Sequence of the second protein:
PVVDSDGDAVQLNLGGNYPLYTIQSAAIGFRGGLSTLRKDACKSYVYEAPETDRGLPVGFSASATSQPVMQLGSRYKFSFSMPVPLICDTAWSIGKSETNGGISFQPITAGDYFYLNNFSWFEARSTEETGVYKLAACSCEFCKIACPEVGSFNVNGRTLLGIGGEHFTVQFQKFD

Sequence of the first protein:
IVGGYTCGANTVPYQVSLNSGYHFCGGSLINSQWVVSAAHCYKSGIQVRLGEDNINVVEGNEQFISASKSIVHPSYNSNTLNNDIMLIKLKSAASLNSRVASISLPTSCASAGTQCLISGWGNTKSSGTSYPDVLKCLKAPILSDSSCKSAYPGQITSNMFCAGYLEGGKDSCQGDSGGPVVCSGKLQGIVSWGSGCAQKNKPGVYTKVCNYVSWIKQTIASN

Interface contacts:
Residue Q174 in the first protein contacts residue E132 in the second protein (closest heavy-atom distance 4.2 Å).
Residue F24 in the first protein interacts with residue I154 in the second protein (closest heavy-atom distance 3.5 Å).
Residue Q174 in the first protein contacts residue I154 in the second protein (closest heavy-atom distance 3.8 Å).
Residue G175 in the first protein is in contact with residue I154 in the second protein (closest heavy-atom distance 3.4 Å).
Residue G196 in the first protein interacts with residue S83 in the second protein (closest heavy-atom distance 4.5 Å).
Residue Y131 in the first protein interacts with residue E132 in the second protein (closest heavy-atom distance 4.0 Å).
Residue T129 in the first protein is in contact with residue S135 in the second protein (closest heavy-atom distance 3.2 Å).
Residue F24 in the first protein is in contact with residue A155 in the second protein (closest heavy-atom distance 3.1 Å).
Residue W193 in the first protein is in contact with residue K153 in the second protein (closest heavy-atom distance 3.5 Å).
Residue C173 in the first protein contacts residue K153 in the second protein (closest heavy-atom distance 3.5 Å).
Residue H40 in the first protein contacts residue K153 in the second protein (closest heavy-atom distance 3.8 Å).
Residue G196 in the first protein interacts with residue F151 in the second protein (closest heavy-atom distance 4.7 Å).
Residue Q174 in the first protein interacts with residue C152 in the second protein (closest heavy-atom distance 4.1 Å).
Residue G128 in the first protein contacts residue G82 in the second protein (closest heavy-atom distance 4.4 Å).
Residue T129 in the first protein interacts with residue E132 in the second protein (closest heavy-atom distance 4.6 Å).
Residue G196 in the first protein is in contact with residue K153 in the second protein (closest heavy-atom distance 4.3 Å).
Residue G175 in the first protein contacts residue K153 in the second protein (closest heavy-atom distance 2.5 Å).
Residue V191 in the first protein is in contact with residue K153 in the second protein (closest heavy-atom distance 3.8 Å).
Residue S177 in the first protein is in contact with residue K153 in the second protein (closest heavy-atom distance 2.7 Å).
Residue W193 in the first protein contacts residue C152 in the second protein (closest heavy-atom distance 3.7 Å).
Residue Q174 in the first protein contacts residue A155 in the second protein (closest heavy-atom distance 4.4 Å).
Residue G194 in the first protein contacts residue F151 in the second protein (closest heavy-atom distance 3.1 Å).
Residue S192 in the first protein interacts with residue K153 in the second protein (closest heavy-atom distance 3.0 Å).
Residue D176 in the first protein contacts residue K153 in the second protein (closest heavy-atom distance 3.3 Å).
Residue Y131 in the first protein contacts residue A155 in the second protein (closest heavy-atom distance 4.4 Å).
Residue S192 in the first protein is in contact with residue F151 in the second protein (closest heavy-atom distance 4.4 Å).
Residue Y206 in the first protein contacts residue K153 in the second protein (closest heavy-atom distance 4.5 Å).
Residue Q174 in the first protein interacts with residue G82 in the second protein (closest heavy-atom distance 3.8 Å).
Residue Y22 in the first protein interacts with residue C156 in the second protein (closest heavy-atom distance 3.4 Å).
Residue Y22 in the first protein is in contact with residue A155 in the second protein (closest heavy-atom distance 2.9 Å).
Residue C41 in the first protein contacts residue I154 in the second protein (closest heavy-atom distance 4.5 Å).
Residue S177 in the first protein contacts residue C152 in the second protein (closest heavy-atom distance 4.0 Å).
Residue G128 in the first protein interacts with residue L81 in the second protein (closest heavy-atom distance 3.5 Å).
Residue W193 in the first protein contacts residue F151 in the second protein (closest heavy-atom distance 3.1 Å).
Residue F24 in the first protein interacts with residue K153 in the second protein (closest heavy-atom distance 4.8 Å).
Residue H40 in the first protein is in contact with residue I154 in the second protein (closest heavy-atom distance 3.8 Å).
Residue Q174 in the first protein contacts residue R84 in the second protein (closest heavy-atom distance 3.3 Å).
Residue S177 in the first protein is in contact with residue I154 in the second protein (closest heavy-atom distance 3.0 Å).
Residue G175 in the first protein is in contact with residue A155 in the second protein (closest heavy-atom distance 3.4 Å).
Residue S195 in the first protein contacts residue F151 in the second protein (closest heavy-atom distance 3.8 Å).
Residue H23 in the first protein contacts residue A155 in the second protein (closest heavy-atom distance 4.0 Å).
Residue Q174 in the first protein interacts with residue K153 in the second protein (closest heavy-atom distance 3.4 Å).
Residue H40 in the first protein contacts residue C152 in the second protein (closest heavy-atom distance 3.1 Å).
Residue V205 in the first protein interacts with residue K153 in the second protein (closest heavy-atom distance 4.7 Å).
Residue S172 in the first protein interacts with residue K153 in the second protein (closest heavy-atom distance 2.8 Å).
Residue S127 in the first protein contacts residue L81 in the second protein (closest heavy-atom distance 4.4 Å).
Residue G204 in the first protein is in contact with residue K153 in the second protein (closest heavy-atom distance 3.6 Å).
Residue Y22 in the first protein interacts with residue P157 in the second protein (closest heavy-atom distance 3.0 Å).
Residue G194 in the first protein contacts residue K153 in the second protein (closest heavy-atom distance 3.9 Å).
Residue T129 in the first protein interacts with residue G82 in the second protein (closest heavy-atom distance 4.2 Å).
Residue C197 in the first protein interacts with residue K153 in the second protein (closest heavy-atom distance 4.7 Å).
Residue S126 in the first protein interacts with residue L81 in the second protein (closest heavy-atom distance 4.2 Å).
Residue Y131 in the first protein interacts with residue R134 in the second protein (closest heavy-atom distance 3.5 Å).
Residue L81 in the first protein interacts with residue C152 in the second protein (closest heavy-atom distance 3.7 Å).
Residue T129 in the first protein interacts with residue R134 in the second protein (closest heavy-atom distance 3.7 Å).
Residue G128 in the first protein contacts residue S135 in the second protein (closest heavy-atom distance 4.3 Å).
Residue Q199 in the first protein is in contact with residue Q80 in the second protein (closest heavy-atom distance 4.0 Å).
Residue D171 in the first protein interacts with residue K153 in the second protein (closest heavy-atom distance 3.2 Å).
Residue S192 in the first protein is in contact with residue C152 in the second protein (closest heavy-atom distance 3.3 Å).
Residue C25 in the first protein is in contact with residue I154 in the second protein (closest heavy-atom distance 3.7 Å).

This data describes a binding interaction between two proteins.